This data describes a binding interaction between two proteins.

Sequence of protein 1:
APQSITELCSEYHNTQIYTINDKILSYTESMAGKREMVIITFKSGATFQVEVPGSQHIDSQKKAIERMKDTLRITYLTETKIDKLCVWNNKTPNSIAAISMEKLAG

Residue-level contacts at the interface:
Residue G33 in protein 2 interacts with residue Q61 in protein 1 (closest heavy-atom distance 3.4 Å).
Residue R35 in protein 2 interacts with residue E11 in protein 1 (closest heavy-atom distance 2.6 Å).
Residue M31 in protein 2 interacts with residue A97 in protein 1 (closest heavy-atom distance 2.8 Å).
Residue M37 in protein 2 is in contact with residue A1 in protein 1 (closest heavy-atom distance 3.8 Å).
Residue R73 in protein 2 is in contact with residue R67 in protein 1 (closest heavy-atom distance 3.5 Å).
Residue R35 in protein 2 is in contact with residue Y12 in protein 1 (closest heavy-atom distance 3.6 Å).
Residue Y76 in protein 2 is in contact with residue E102 in protein 1 (closest heavy-atom distance 2.9 Å).
Residue S26 in protein 2 interacts with residue M101 in protein 1 (closest heavy-atom distance 3.1 Å).
Residue Y27 in protein 2 contacts residue S100 in protein 1 (closest heavy-atom distance 3.2 Å).
Residue Y76 in protein 2 interacts with residue K103 in protein 1 (closest heavy-atom distance 3.2 Å).
Residue L77 in protein 2 is in contact with residue T80 in protein 1 (closest heavy-atom distance 3.6 Å).
Residue E36 in protein 2 interacts with residue S60 in protein 1 (closest heavy-atom distance 3.0 Å).
Residue M31 in protein 2 contacts residue Q61 in protein 1 (closest heavy-atom distance 3.1 Å).
Residue T92 in protein 2 interacts with residue Q3 in protein 1 (closest heavy-atom distance 3.3 Å).
Residue S30 in protein 2 contacts residue L8 in protein 1 (closest heavy-atom distance 3.4 Å).
Residue S26 in protein 2 is in contact with residue E102 in protein 1 (closest heavy-atom distance 3.8 Å).
Residue S30 in protein 2 interacts with residue A98 in protein 1 (closest heavy-atom distance 3.9 Å).
Residue P93 in protein 2 interacts with residue P2 in protein 1 (closest heavy-atom distance 3.7 Å).
Residue L25 in protein 2 interacts with residue E102 in protein 1 (closest heavy-atom distance 3.2 Å).
Residue L77 in protein 2 interacts with residue K103 in protein 1 (closest heavy-atom distance 3.7 Å).
Residue E36 in protein 2 is in contact with residue A64 in protein 1 (closest heavy-atom distance 3.7 Å).
Residue R35 in protein 2 contacts residue P2 in protein 1 (closest heavy-atom distance 2.9 Å).
Residue T92 in protein 2 contacts residue A1 in protein 1 (closest heavy-atom distance 3.0 Å).
Residue M31 in protein 2 interacts with residue I96 in protein 1 (closest heavy-atom distance 3.5 Å).
Residue E29 in protein 2 is in contact with residue R67 in protein 1 (closest heavy-atom distance 3.3 Å).
Residue K23 in protein 2 contacts residue A105 in protein 1 (closest heavy-atom distance 3.6 Å).
Residue R73 in protein 2 contacts residue T71 in protein 1 (closest heavy-atom distance 2.9 Å).
Residue S30 in protein 2 contacts residue A97 in protein 1 (closest heavy-atom distance 3.5 Å).
Residue D70 in protein 2 contacts residue R67 in protein 1 (closest heavy-atom distance 2.7 Å).
Residue E36 in protein 2 contacts residue I58 in protein 1 (closest heavy-atom distance 4.0 Å).
Residue P93 in protein 2 contacts residue Q3 in protein 1 (closest heavy-atom distance 3.7 Å).
Residue M37 in protein 2 is in contact with residue P2 in protein 1 (closest heavy-atom distance 3.8 Å).
Residue A32 in protein 2 interacts with residue A97 in protein 1 (closest heavy-atom distance 3.2 Å).
Residue E29 in protein 2 contacts residue I99 in protein 1 (closest heavy-atom distance 2.8 Å).
Residue R73 in protein 2 is in contact with residue D70 in protein 1 (closest heavy-atom distance 3.6 Å).
Residue T28 in protein 2 is in contact with residue I99 in protein 1 (closest heavy-atom distance 3.2 Å).
Residue T28 in protein 2 interacts with residue I5 in protein 1 (closest heavy-atom distance 3.6 Å).
Residue L25 in protein 2 interacts with residue L104 in protein 1 (closest heavy-atom distance 3.5 Å).
Residue Q49 in protein 2 contacts residue A1 in protein 1 (closest heavy-atom distance 3.5 Å).
Residue G33 in protein 2 interacts with residue Y12 in protein 1 (closest heavy-atom distance 2.4 Å).
Residue Y27 in protein 2 interacts with residue I99 in protein 1 (closest heavy-atom distance 3.7 Å).
Residue R35 in protein 2 is in contact with residue A1 in protein 1 (closest heavy-atom distance 4.0 Å).
Residue R35 in protein 2 is in contact with residue L8 in protein 1 (closest heavy-atom distance 4.0 Å).
Residue Y76 in protein 2 is in contact with residue M101 in protein 1 (closest heavy-atom distance 3.0 Å).
Residue E79 in protein 2 contacts residue K103 in protein 1 (closest heavy-atom distance 3.5 Å).
Residue E29 in protein 2 contacts residue M68 in protein 1 (closest heavy-atom distance 3.3 Å).
Residue E66 in protein 2 interacts with residue R67 in protein 1 (closest heavy-atom distance 2.9 Å).
Residue A32 in protein 2 interacts with residue Y12 in protein 1 (closest heavy-atom distance 3.5 Å).
Residue I39 in protein 2 contacts residue Q3 in protein 1 (closest heavy-atom distance 3.8 Å).
Residue T28 in protein 2 contacts residue S100 in protein 1 (closest heavy-atom distance 3.8 Å).
Residue I39 in protein 2 is in contact with residue P2 in protein 1 (closest heavy-atom distance 3.2 Å).
Residue K34 in protein 2 contacts residue I58 in protein 1 (closest heavy-atom distance 3.8 Å).
Residue L77 in protein 2 contacts residue I74 in protein 1 (closest heavy-atom distance 3.7 Å).
Residue L25 in protein 2 interacts with residue K103 in protein 1 (closest heavy-atom distance 3.2 Å).
Residue P93 in protein 2 interacts with residue A1 in protein 1 (closest heavy-atom distance 3.4 Å).
Residue M31 in protein 2 is in contact with residue A64 in protein 1 (closest heavy-atom distance 3.6 Å).
Residue Y27 in protein 2 contacts residue M101 in protein 1 (closest heavy-atom distance 2.9 Å).
Residue E29 in protein 2 interacts with residue T71 in protein 1 (closest heavy-atom distance 2.7 Å).
Residue E29 in protein 2 contacts residue A98 in protein 1 (closest heavy-atom distance 3.1 Å).
Residue K69 in protein 2 contacts residue R67 in protein 1 (closest heavy-atom distance 3.5 Å).

Sequence of protein 2:
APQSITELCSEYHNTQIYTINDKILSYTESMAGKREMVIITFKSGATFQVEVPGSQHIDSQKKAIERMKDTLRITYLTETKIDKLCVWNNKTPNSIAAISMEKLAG